Sequence of the second protein:
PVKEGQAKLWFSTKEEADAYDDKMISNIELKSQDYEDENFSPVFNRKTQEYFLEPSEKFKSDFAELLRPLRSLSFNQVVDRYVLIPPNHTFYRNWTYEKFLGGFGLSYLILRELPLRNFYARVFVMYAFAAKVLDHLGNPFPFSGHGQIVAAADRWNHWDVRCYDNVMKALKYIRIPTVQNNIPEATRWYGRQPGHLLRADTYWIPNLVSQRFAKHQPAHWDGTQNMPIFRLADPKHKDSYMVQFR

Interface contacts:
Residue H238 in the second protein contacts residue F99 in the first protein (closest heavy-atom distance 3.9 Å).
Residue W190 in the second protein interacts with residue Y104 in the first protein (closest heavy-atom distance 3.1 Å).
Residue I230 in the second protein is in contact with residue N88 in the first protein (closest heavy-atom distance 3.4 Å).
Residue A220 in the second protein is in contact with residue M84 in the first protein (closest heavy-atom distance 2.7 Å).
Residue K237 in the second protein interacts with residue Y95 in the first protein (closest heavy-atom distance 3.9 Å).
Residue V180 in the second protein is in contact with residue D113 in the first protein (closest heavy-atom distance 3.7 Å).
Residue D235 in the second protein interacts with residue R103 in the first protein (closest heavy-atom distance 3.0 Å).
Residue Q181 in the second protein contacts residue G111 in the first protein (closest heavy-atom distance 3.4 Å).
Residue K239 in the second protein contacts residue D92 in the first protein (closest heavy-atom distance 3.0 Å).
Residue N227 in the second protein contacts residue K147 in the first protein (closest heavy-atom distance 3.8 Å).
Residue P219 in the second protein is in contact with residue M84 in the first protein (closest heavy-atom distance 3.7 Å).
Residue F231 in the second protein interacts with residue N88 in the first protein (closest heavy-atom distance 3.5 Å).
Residue Q194 in the second protein contacts residue Y104 in the first protein (closest heavy-atom distance 3.7 Å).
Residue H238 in the second protein contacts residue N96 in the first protein (closest heavy-atom distance 2.4 Å).
Residue N227 in the second protein contacts residue L149 in the first protein (closest heavy-atom distance 2.7 Å).
Residue L233 in the second protein is in contact with residue F99 in the first protein (closest heavy-atom distance 3.7 Å).
Residue D223 in the second protein contacts residue R97 in the first protein (closest heavy-atom distance 3.4 Å).
Residue D223 in the second protein interacts with residue Y93 in the first protein (closest heavy-atom distance 3.4 Å).
Residue T225 in the second protein interacts with residue K147 in the first protein (closest heavy-atom distance 3.7 Å).
Residue N227 in the second protein is in contact with residue D146 in the first protein (closest heavy-atom distance 2.8 Å).
Residue K239 in the second protein contacts residue Y95 in the first protein (closest heavy-atom distance 3.3 Å).
Residue Q218 in the second protein contacts residue Q85 in the first protein (closest heavy-atom distance 3.1 Å).
Residue H217 in the second protein is in contact with residue Q85 in the first protein (closest heavy-atom distance 3.9 Å).
Residue R118 in the second protein interacts with residue N17 in the first protein (closest heavy-atom distance 3.5 Å).
Residue A220 in the second protein contacts residue Q85 in the first protein (closest heavy-atom distance 3.6 Å).
Residue P229 in the second protein contacts residue Y93 in the first protein (closest heavy-atom distance 3.5 Å).
Residue R189 in the second protein contacts residue D108 in the first protein (closest heavy-atom distance 3.0 Å).
Residue H217 in the second protein is in contact with residue T86 in the first protein (closest heavy-atom distance 3.5 Å).
Residue T179 in the second protein is in contact with residue Q116 in the first protein (closest heavy-atom distance 3.5 Å).
Residue E186 in the second protein is in contact with residue D108 in the first protein (closest heavy-atom distance 2.8 Å).
Residue D235 in the second protein contacts residue F99 in the first protein (closest heavy-atom distance 3.3 Å).
Residue H217 in the second protein is in contact with residue I87 in the first protein (closest heavy-atom distance 3.4 Å).
Residue Q181 in the second protein is in contact with residue D112 in the first protein (closest heavy-atom distance 3.6 Å).
Residue R193 in the second protein interacts with residue R103 in the first protein (closest heavy-atom distance 3.5 Å).
Residue P229 in the second protein is in contact with residue N88 in the first protein (closest heavy-atom distance 3.5 Å).
Residue Q181 in the second protein is in contact with residue D113 in the first protein (closest heavy-atom distance 3.4 Å).
Residue E186 in the second protein is in contact with residue G111 in the first protein (closest heavy-atom distance 3.2 Å).
Residue R193 in the second protein contacts residue D108 in the first protein (closest heavy-atom distance 2.6 Å).
Residue K237 in the second protein contacts residue F99 in the first protein (closest heavy-atom distance 3.8 Å).
Residue P229 in the second protein contacts residue R97 in the first protein (closest heavy-atom distance 3.7 Å).
Residue T225 in the second protein interacts with residue R97 in the first protein (closest heavy-atom distance 3.4 Å).
Residue A220 in the second protein interacts with residue T86 in the first protein (closest heavy-atom distance 3.9 Å).
Residue K216 in the second protein interacts with residue T86 in the first protein (closest heavy-atom distance 3.7 Å).
Residue F231 in the second protein is in contact with residue N96 in the first protein (closest heavy-atom distance 3.0 Å).
Residue Q194 in the second protein interacts with residue R103 in the first protein (closest heavy-atom distance 3.3 Å).
Residue N227 in the second protein interacts with residue R97 in the first protein (closest heavy-atom distance 2.8 Å).
Residue Q218 in the second protein interacts with residue T86 in the first protein (closest heavy-atom distance 2.7 Å).
Residue P229 in the second protein is in contact with residue N96 in the first protein (closest heavy-atom distance 3.4 Å).
Residue E186 in the second protein interacts with residue D112 in the first protein (closest heavy-atom distance 3.2 Å).
Residue N227 in the second protein is in contact with residue Q100 in the first protein (closest heavy-atom distance 3.3 Å).
Residue W190 in the second protein is in contact with residue T106 in the first protein (closest heavy-atom distance 3.6 Å).
Residue T179 in the second protein contacts residue D113 in the first protein (closest heavy-atom distance 3.4 Å).
Residue Q181 in the second protein contacts residue P114 in the first protein (closest heavy-atom distance 3.5 Å).
Residue R118 in the second protein interacts with residue P16 in the first protein (closest heavy-atom distance 3.5 Å).
Residue R200 in the second protein contacts residue N88 in the first protein (closest heavy-atom distance 2.4 Å).
Residue K237 in the second protein is in contact with residue R103 in the first protein (closest heavy-atom distance 3.9 Å).
Residue I230 in the second protein interacts with residue T86 in the first protein (closest heavy-atom distance 2.6 Å).
Residue P219 in the second protein contacts residue Q85 in the first protein (closest heavy-atom distance 3.8 Å).
Residue H238 in the second protein contacts residue Y95 in the first protein (closest heavy-atom distance 3.6 Å).
Residue R193 in the second protein interacts with residue T106 in the first protein (closest heavy-atom distance 2.7 Å).

This data describes a binding interaction between two proteins.

Sequence of the first protein:
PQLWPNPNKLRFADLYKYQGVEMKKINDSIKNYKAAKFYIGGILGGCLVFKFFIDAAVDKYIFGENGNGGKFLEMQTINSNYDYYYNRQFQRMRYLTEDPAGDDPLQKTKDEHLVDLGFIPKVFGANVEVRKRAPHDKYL